Sequence of the first protein:
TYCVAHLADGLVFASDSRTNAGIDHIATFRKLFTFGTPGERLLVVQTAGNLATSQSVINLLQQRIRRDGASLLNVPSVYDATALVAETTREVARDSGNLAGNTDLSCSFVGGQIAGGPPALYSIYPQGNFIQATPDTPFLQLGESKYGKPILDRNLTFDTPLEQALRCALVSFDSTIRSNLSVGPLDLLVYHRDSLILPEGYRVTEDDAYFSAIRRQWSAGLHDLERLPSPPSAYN

Sequence of the second protein:
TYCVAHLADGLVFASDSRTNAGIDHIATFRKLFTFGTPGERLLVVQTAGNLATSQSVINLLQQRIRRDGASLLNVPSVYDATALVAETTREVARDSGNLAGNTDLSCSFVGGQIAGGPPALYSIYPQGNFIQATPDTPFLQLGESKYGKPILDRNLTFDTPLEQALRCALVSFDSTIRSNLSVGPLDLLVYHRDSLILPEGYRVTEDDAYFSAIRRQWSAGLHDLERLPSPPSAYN

Interface contacts:
Residue L226 in the first protein contacts residue R157 in the second protein (closest heavy-atom distance 3.6 Å).
Residue P236 in the first protein interacts with residue Y214 in the second protein (closest heavy-atom distance 3.4 Å).
Residue Y240 in the first protein interacts with residue Y214 in the second protein (closest heavy-atom distance 3.5 Å).
Residue S182 in the first protein contacts residue D156 in the second protein (closest heavy-atom distance 3.1 Å).
Residue Y150 in the first protein is in contact with residue K149 in the second protein (closest heavy-atom distance 3.1 Å).
Residue L233 in the first protein interacts with residue R170 in the second protein (closest heavy-atom distance 3.8 Å).
Residue S178 in the first protein contacts residue R157 in the second protein (closest heavy-atom distance 3.1 Å).
Residue P234 in the first protein is in contact with residue Y214 in the second protein (closest heavy-atom distance 2.9 Å).
Residue P234 in the first protein is in contact with residue R170 in the second protein (closest heavy-atom distance 3.4 Å).
Residue E147 in the first protein interacts with residue K149 in the second protein (closest heavy-atom distance 2.9 Å).
Residue R170 in the first protein contacts residue P234 in the second protein (closest heavy-atom distance 3.3 Å).
Residue L233 in the first protein is in contact with residue Q221 in the second protein (closest heavy-atom distance 3.4 Å).
Residue K149 in the first protein interacts with residue E147 in the second protein (closest heavy-atom distance 2.9 Å).
Residue Y206 in the first protein contacts residue A239 in the second protein (closest heavy-atom distance 3.7 Å).
Residue R181 in the first protein is in contact with residue R157 in the second protein (closest heavy-atom distance 3.2 Å).
Residue L230 in the first protein interacts with residue R170 in the second protein (closest heavy-atom distance 3.2 Å).
Residue P153 in the first protein interacts with residue S182 in the second protein (closest heavy-atom distance 3.2 Å).
Residue S182 in the first protein interacts with residue K152 in the second protein (closest heavy-atom distance 3.1 Å).
Residue P237 in the first protein interacts with residue Y214 in the second protein (closest heavy-atom distance 3.6 Å).
Residue P234 in the first protein interacts with residue Q221 in the second protein (closest heavy-atom distance 3.7 Å).
Residue Y240 in the first protein is in contact with residue L192 in the second protein (closest heavy-atom distance 3.7 Å).
Residue L226 in the first protein contacts residue L226 in the second protein (closest heavy-atom distance 3.8 Å).
Residue A239 in the first protein is in contact with residue Y206 in the second protein (closest heavy-atom distance 3.5 Å).
Residue R170 in the first protein interacts with residue L230 in the second protein (closest heavy-atom distance 3.3 Å).
Residue I218 in the first protein is in contact with residue P234 in the second protein (closest heavy-atom distance 3.8 Å).
Residue R157 in the first protein contacts residue L226 in the second protein (closest heavy-atom distance 3.6 Å).
Residue Y214 in the first protein interacts with residue Y240 in the second protein (closest heavy-atom distance 3.6 Å).
Residue L230 in the first protein contacts residue N158 in the second protein (closest heavy-atom distance 3.4 Å).
Residue N158 in the first protein interacts with residue L230 in the second protein (closest heavy-atom distance 3.4 Å).
Residue R170 in the first protein is in contact with residue S235 in the second protein (closest heavy-atom distance 3.3 Å).
Residue K149 in the first protein interacts with residue Y150 in the second protein (closest heavy-atom distance 3.1 Å).
Residue Q221 in the first protein interacts with residue P234 in the second protein (closest heavy-atom distance 3.6 Å).
Residue W222 in the first protein interacts with residue R157 in the second protein (closest heavy-atom distance 3.6 Å).
Residue L192 in the first protein interacts with residue Y240 in the second protein (closest heavy-atom distance 3.5 Å).
Residue D177 in the first protein interacts with residue R157 in the second protein (closest heavy-atom distance 2.9 Å).
Residue S235 in the first protein contacts residue Y214 in the second protein (closest heavy-atom distance 3.3 Å).
Residue S182 in the first protein is in contact with residue P153 in the second protein (closest heavy-atom distance 3.2 Å).
Residue W222 in the first protein interacts with residue L233 in the second protein (closest heavy-atom distance 3.7 Å).
Residue R157 in the first protein interacts with residue R181 in the second protein (closest heavy-atom distance 3.2 Å).
Residue D156 in the first protein interacts with residue S182 in the second protein (closest heavy-atom distance 3.2 Å).
Residue H196 in the first protein interacts with residue N241 in the second protein (closest heavy-atom distance 3.2 Å).
Residue Y214 in the first protein is in contact with residue P237 in the second protein (closest heavy-atom distance 3.6 Å).
Residue Y214 in the first protein interacts with residue S235 in the second protein (closest heavy-atom distance 3.1 Å).
Residue L230 in the first protein contacts residue W222 in the second protein (closest heavy-atom distance 3.2 Å).
Residue Y214 in the first protein is in contact with residue P236 in the second protein (closest heavy-atom distance 3.3 Å).
Residue Y214 in the first protein contacts residue P234 in the second protein (closest heavy-atom distance 2.6 Å).
Residue R170 in the first protein is in contact with residue L233 in the second protein (closest heavy-atom distance 3.8 Å).
Residue Y240 in the first protein interacts with residue D212 in the second protein (closest heavy-atom distance 2.5 Å).
Residue D212 in the first protein is in contact with residue Y240 in the second protein (closest heavy-atom distance 2.7 Å).
Residue R157 in the first protein contacts residue D177 in the second protein (closest heavy-atom distance 2.9 Å).
Residue K149 in the first protein is in contact with residue K149 in the second protein (closest heavy-atom distance 3.7 Å).
Residue R157 in the first protein is in contact with residue W222 in the second protein (closest heavy-atom distance 3.6 Å).
Residue V208 in the first protein contacts residue Y240 in the second protein (closest heavy-atom distance 3.8 Å).
Residue Q221 in the first protein interacts with residue L233 in the second protein (closest heavy-atom distance 3.5 Å).
Residue Y240 in the first protein is in contact with residue Y206 in the second protein (closest heavy-atom distance 3.2 Å).
Residue Y206 in the first protein is in contact with residue Y240 in the second protein (closest heavy-atom distance 3.2 Å).
Residue W222 in the first protein contacts residue L230 in the second protein (closest heavy-atom distance 3.2 Å).
Residue K152 in the first protein interacts with residue S182 in the second protein (closest heavy-atom distance 3.1 Å).
Residue R157 in the first protein interacts with residue S178 in the second protein (closest heavy-atom distance 3.0 Å).
Residue N241 in the first protein contacts residue H196 in the second protein (closest heavy-atom distance 3.5 Å).

These two protein chains interact to form a complex.